Interface contacts:
Residue M389 in protein 1 contacts residue D314 in protein 2 (closest heavy-atom distance 4.0 Å).
Residue H215 in protein 1 is in contact with residue R312 in protein 2 (closest heavy-atom distance 3.7 Å).
Residue T392 in protein 1 is in contact with residue L159 in protein 2 (closest heavy-atom distance 3.7 Å).
Residue E401 in protein 1 is in contact with residue N94 in protein 2 (closest heavy-atom distance 4.0 Å).
Residue Y395 in protein 1 contacts residue K162 in protein 2 (closest heavy-atom distance 3.7 Å).
Residue S134 in protein 1 interacts with residue K167 in protein 2 (closest heavy-atom distance 3.8 Å).
Residue R340 in protein 1 is in contact with residue V164 in protein 2 (closest heavy-atom distance 4.1 Å).
Residue E337 in protein 1 contacts residue I168 in protein 2 (closest heavy-atom distance 3.6 Å).
Residue E401 in protein 1 contacts residue R158 in protein 2 (closest heavy-atom distance 4.2 Å).
Residue Y395 in protein 1 contacts residue A155 in protein 2 (closest heavy-atom distance 3.6 Å).
Residue H215 in protein 1 interacts with residue D311 in protein 2 (closest heavy-atom distance 4.3 Å).
Residue E337 in protein 1 interacts with residue N165 in protein 2 (closest heavy-atom distance 2.8 Å).
Residue W221 in protein 1 is in contact with residue I274 in protein 2 (closest heavy-atom distance 3.7 Å).
Residue L338 in protein 1 interacts with residue L159 in protein 2 (closest heavy-atom distance 3.9 Å).
Residue T392 in protein 1 interacts with residue L156 in protein 2 (closest heavy-atom distance 3.4 Å).
Residue S388 in protein 1 interacts with residue I169 in protein 2 (closest heavy-atom distance 3.9 Å).
Residue N138 in protein 1 contacts residue N165 in protein 2 (closest heavy-atom distance 3.7 Å).
Residue S396 in protein 1 interacts with residue A155 in protein 2 (closest heavy-atom distance 3.8 Å).
Residue V343 in protein 1 contacts residue L159 in protein 2 (closest heavy-atom distance 4.1 Å).
Residue N138 in protein 1 interacts with residue I168 in protein 2 (closest heavy-atom distance 3.4 Å).
Residue T392 in protein 1 is in contact with residue Y152 in protein 2 (closest heavy-atom distance 3.2 Å).
Residue L217 in protein 1 interacts with residue R312 in protein 2 (closest heavy-atom distance 4.1 Å).
Residue S334 in protein 1 is in contact with residue I169 in protein 2 (closest heavy-atom distance 3.6 Å).
Residue L217 in protein 1 is in contact with residue N278 in protein 2 (closest heavy-atom distance 3.8 Å).
Residue P399 in protein 1 is in contact with residue N10 in protein 2 (closest heavy-atom distance 3.1 Å).
Residue R385 in protein 1 interacts with residue N172 in protein 2 (closest heavy-atom distance 3.3 Å).
Residue S388 in protein 1 is in contact with residue I168 in protein 2 (closest heavy-atom distance 4.0 Å).
Residue S396 in protein 1 contacts residue Y152 in protein 2 (closest heavy-atom distance 3.7 Å).
Residue L338 in protein 1 contacts residue I169 in protein 2 (closest heavy-atom distance 3.8 Å).
Residue M389 in protein 1 contacts residue N170 in protein 2 (closest heavy-atom distance 3.1 Å).
Residue E337 in protein 1 is in contact with residue V164 in protein 2 (closest heavy-atom distance 3.5 Å).
Residue R340 in protein 1 contacts residue N165 in protein 2 (closest heavy-atom distance 3.7 Å).
Residue R385 in protein 1 contacts residue N170 in protein 2 (closest heavy-atom distance 4.1 Å).
Residue S216 in protein 1 interacts with residue K307 in protein 2 (closest heavy-atom distance 3.6 Å).
Residue E337 in protein 1 is in contact with residue I169 in protein 2 (closest heavy-atom distance 3.7 Å).
Residue S214 in protein 1 contacts residue R312 in protein 2 (closest heavy-atom distance 3.9 Å).
Residue N138 in protein 1 interacts with residue K167 in protein 2 (closest heavy-atom distance 3.3 Å).
Residue S396 in protein 1 is in contact with residue S151 in protein 2 (closest heavy-atom distance 3.5 Å).
Residue V343 in protein 1 interacts with residue K162 in protein 2 (closest heavy-atom distance 3.9 Å).
Residue R340 in protein 1 is in contact with residue H163 in protein 2 (closest heavy-atom distance 3.5 Å).
Residue R385 in protein 1 is in contact with residue D311 in protein 2 (closest heavy-atom distance 2.3 Å).
Residue Y395 in protein 1 interacts with residue R158 in protein 2 (closest heavy-atom distance 3.3 Å).
Residue S134 in protein 1 contacts residue N165 in protein 2 (closest heavy-atom distance 3.3 Å).
Residue P399 in protein 1 is in contact with residue K9 in protein 2 (closest heavy-atom distance 4.0 Å).
Residue I341 in protein 1 is in contact with residue K162 in protein 2 (closest heavy-atom distance 3.2 Å).
Residue P391 in protein 1 contacts residue I169 in protein 2 (closest heavy-atom distance 3.8 Å).
Residue S219 in protein 1 contacts residue K307 in protein 2 (closest heavy-atom distance 3.7 Å).
Residue L393 in protein 1 contacts residue Y152 in protein 2 (closest heavy-atom distance 3.9 Å).
Residue I341 in protein 1 interacts with residue V164 in protein 2 (closest heavy-atom distance 3.7 Å).
Residue Y395 in protein 1 interacts with residue L159 in protein 2 (closest heavy-atom distance 3.6 Å).
Residue L217 in protein 1 interacts with residue L281 in protein 2 (closest heavy-atom distance 3.5 Å).
Residue I341 in protein 1 contacts residue L159 in protein 2 (closest heavy-atom distance 4.0 Å).
Residue E131 in protein 1 interacts with residue K167 in protein 2 (closest heavy-atom distance 3.2 Å).
Residue T392 in protein 1 contacts residue A155 in protein 2 (closest heavy-atom distance 3.6 Å).
Residue R385 in protein 1 is in contact with residue A313 in protein 2 (closest heavy-atom distance 4.3 Å).
Residue I135 in protein 1 is in contact with residue K167 in protein 2 (closest heavy-atom distance 4.0 Å).
Residue S333 in protein 1 interacts with residue I168 in protein 2 (closest heavy-atom distance 3.4 Å).
Residue M389 in protein 1 interacts with residue N172 in protein 2 (closest heavy-atom distance 3.7 Å).
Residue S334 in protein 1 interacts with residue I168 in protein 2 (closest heavy-atom distance 4.2 Å).
Residue S388 in protein 1 is in contact with residue N170 in protein 2 (closest heavy-atom distance 3.3 Å).

Sequence of protein 1:
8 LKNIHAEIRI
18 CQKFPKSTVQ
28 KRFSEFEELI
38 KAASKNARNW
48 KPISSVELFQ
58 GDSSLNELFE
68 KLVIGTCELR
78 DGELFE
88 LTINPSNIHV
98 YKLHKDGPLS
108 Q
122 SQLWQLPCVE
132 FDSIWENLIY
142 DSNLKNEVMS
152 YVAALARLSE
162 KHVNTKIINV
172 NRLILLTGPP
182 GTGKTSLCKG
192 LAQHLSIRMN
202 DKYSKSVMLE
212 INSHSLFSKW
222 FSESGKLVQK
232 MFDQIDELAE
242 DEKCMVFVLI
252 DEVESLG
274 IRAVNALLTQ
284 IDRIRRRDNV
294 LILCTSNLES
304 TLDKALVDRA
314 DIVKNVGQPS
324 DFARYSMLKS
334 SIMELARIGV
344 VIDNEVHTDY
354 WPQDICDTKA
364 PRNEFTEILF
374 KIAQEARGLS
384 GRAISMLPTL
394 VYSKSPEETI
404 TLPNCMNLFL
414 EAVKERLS

Sequence of protein 2:
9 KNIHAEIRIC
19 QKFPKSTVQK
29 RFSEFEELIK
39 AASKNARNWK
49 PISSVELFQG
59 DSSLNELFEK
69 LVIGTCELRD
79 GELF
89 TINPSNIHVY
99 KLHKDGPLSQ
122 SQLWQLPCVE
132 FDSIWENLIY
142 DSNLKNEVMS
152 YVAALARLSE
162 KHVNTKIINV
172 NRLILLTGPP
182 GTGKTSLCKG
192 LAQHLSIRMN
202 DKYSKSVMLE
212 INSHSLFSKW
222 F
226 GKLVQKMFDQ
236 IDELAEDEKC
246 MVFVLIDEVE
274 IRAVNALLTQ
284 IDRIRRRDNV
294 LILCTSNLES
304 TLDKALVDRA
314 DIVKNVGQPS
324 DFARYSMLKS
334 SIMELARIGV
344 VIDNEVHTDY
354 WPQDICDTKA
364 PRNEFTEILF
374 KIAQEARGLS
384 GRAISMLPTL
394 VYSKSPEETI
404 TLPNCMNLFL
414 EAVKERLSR

The following describes two proteins that form a bound complex.